The following describes two proteins that form a bound complex.

Sequence of chain B:
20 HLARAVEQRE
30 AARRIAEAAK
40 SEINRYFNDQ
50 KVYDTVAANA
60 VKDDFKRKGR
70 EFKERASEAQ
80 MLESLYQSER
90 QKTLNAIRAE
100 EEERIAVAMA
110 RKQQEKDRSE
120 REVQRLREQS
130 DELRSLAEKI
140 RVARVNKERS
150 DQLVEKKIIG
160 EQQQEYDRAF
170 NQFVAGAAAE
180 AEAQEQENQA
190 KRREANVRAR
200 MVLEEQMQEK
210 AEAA

Interface contacts:
Residue F212 in chain A interacts with residue Q49 in chain B (closest heavy-atom distance 3.1 Å).
Residue L217 in chain A is in contact with residue A56 in chain B (closest heavy-atom distance 4.8 Å).
Residue K174 in chain A is in contact with residue I42 in chain B (closest heavy-atom distance 4.3 Å).
Residue R213 in chain A is in contact with residue D48 in chain B (closest heavy-atom distance 4.9 Å).
Residue T218 in chain A contacts residue A56 in chain B (closest heavy-atom distance 4.1 Å).
Residue Y208 in chain A is in contact with residue Y45 in chain B (closest heavy-atom distance 3.8 Å).
Residue R213 in chain A interacts with residue Y52 in chain B (closest heavy-atom distance 2.5 Å).
Residue F212 in chain A is in contact with residue Y52 in chain B (closest heavy-atom distance 4.1 Å).
Residue E205 in chain A contacts residue E41 in chain B (closest heavy-atom distance 5.0 Å).
Residue V175 in chain A interacts with residue Y45 in chain B (closest heavy-atom distance 4.6 Å).
Residue K174 in chain A contacts residue Y45 in chain B (closest heavy-atom distance 3.2 Å).
Residue K174 in chain A interacts with residue F46 in chain B (closest heavy-atom distance 3.7 Å).
Residue K174 in chain A is in contact with residue E41 in chain B (closest heavy-atom distance 2.7 Å).
Residue F212 in chain A interacts with residue Y45 in chain B (closest heavy-atom distance 4.8 Å).
Residue E205 in chain A interacts with residue Y45 in chain B (closest heavy-atom distance 3.2 Å).
Residue D209 in chain A is in contact with residue Y45 in chain B (closest heavy-atom distance 4.1 Å).

Sequence of chain A:
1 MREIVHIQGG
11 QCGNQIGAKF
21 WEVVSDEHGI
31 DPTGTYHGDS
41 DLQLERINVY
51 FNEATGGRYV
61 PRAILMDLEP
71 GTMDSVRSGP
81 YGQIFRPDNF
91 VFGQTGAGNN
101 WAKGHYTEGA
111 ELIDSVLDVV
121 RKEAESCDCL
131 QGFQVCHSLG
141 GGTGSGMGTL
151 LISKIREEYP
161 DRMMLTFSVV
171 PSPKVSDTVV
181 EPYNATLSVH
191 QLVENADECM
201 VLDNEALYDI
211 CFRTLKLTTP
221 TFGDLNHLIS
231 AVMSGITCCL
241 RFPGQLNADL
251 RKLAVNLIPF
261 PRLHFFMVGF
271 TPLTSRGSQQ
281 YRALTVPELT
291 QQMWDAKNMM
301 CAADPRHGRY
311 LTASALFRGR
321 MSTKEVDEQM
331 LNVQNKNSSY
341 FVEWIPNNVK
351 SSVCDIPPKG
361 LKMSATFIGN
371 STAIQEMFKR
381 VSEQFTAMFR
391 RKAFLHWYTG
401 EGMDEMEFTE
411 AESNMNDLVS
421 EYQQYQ